These two protein chains interact to form a complex.

Residue-level contacts at the interface:
Residue W102 in the first protein contacts residue S24 in the second protein (closest heavy-atom distance 3.3 Å).
Residue N116 in the first protein interacts with residue A13 in the second protein (closest heavy-atom distance 3.6 Å).
Residue R213 in the first protein is in contact with residue D19 in the second protein (closest heavy-atom distance 3.0 Å).
Residue Y216 in the first protein interacts with residue L14 in the second protein (closest heavy-atom distance 3.9 Å).
Residue L180 in the first protein contacts residue L14 in the second protein (closest heavy-atom distance 3.8 Å).
Residue P177 in the first protein is in contact with residue I15 in the second protein (closest heavy-atom distance 3.2 Å).
Residue V117 in the first protein contacts residue L14 in the second protein (closest heavy-atom distance 4.3 Å).
Residue A258 in the first protein contacts residue V22 in the second protein (closest heavy-atom distance 4.4 Å).
Residue W102 in the first protein is in contact with residue F25 in the second protein (closest heavy-atom distance 3.5 Å).
Residue L179 in the first protein contacts residue T12 in the second protein (closest heavy-atom distance 4.0 Å).
Residue L261 in the first protein interacts with residue Y18 in the second protein (closest heavy-atom distance 4.2 Å).
Residue P257 in the first protein interacts with residue F25 in the second protein (closest heavy-atom distance 3.6 Å).
Residue L261 in the first protein interacts with residue V22 in the second protein (closest heavy-atom distance 4.4 Å).
Residue Y216 in the first protein is in contact with residue A17 in the second protein (closest heavy-atom distance 3.8 Å).
Residue V256 in the first protein is in contact with residue F25 in the second protein (closest heavy-atom distance 3.8 Å).
Residue W102 in the first protein interacts with residue A21 in the second protein (closest heavy-atom distance 4.0 Å).
Residue A220 in the first protein is in contact with residue L14 in the second protein (closest heavy-atom distance 4.2 Å).
Residue Y96 in the first protein is in contact with residue F25 in the second protein (closest heavy-atom distance 4.5 Å).
Residue L180 in the first protein is in contact with residue D11 in the second protein (closest heavy-atom distance 3.0 Å).
Residue Q106 in the first protein contacts residue S24 in the second protein (closest heavy-atom distance 2.8 Å).
Residue L180 in the first protein interacts with residue A13 in the second protein (closest heavy-atom distance 3.5 Å).
Residue N260 in the first protein interacts with residue F25 in the second protein (closest heavy-atom distance 3.5 Å).
Residue H120 in the first protein interacts with residue D10 in the second protein (closest heavy-atom distance 4.0 Å).
Residue L261 in the first protein interacts with residue A21 in the second protein (closest heavy-atom distance 4.2 Å).
Residue Q105 in the first protein contacts residue S24 in the second protein (closest heavy-atom distance 3.2 Å).
Residue Y216 in the first protein interacts with residue Y18 in the second protein (closest heavy-atom distance 3.6 Å).
Residue V183 in the first protein contacts residue L14 in the second protein (closest heavy-atom distance 3.8 Å).
Residue R213 in the first protein contacts residue Y18 in the second protein (closest heavy-atom distance 3.4 Å).
Residue G212 in the first protein contacts residue Y18 in the second protein (closest heavy-atom distance 3.4 Å).
Residue Q109 in the first protein interacts with residue K20 in the second protein (closest heavy-atom distance 3.3 Å).
Residue T99 in the first protein interacts with residue K26 in the second protein (closest heavy-atom distance 4.6 Å).
Residue A217 in the first protein interacts with residue L14 in the second protein (closest heavy-atom distance 3.9 Å).
Residue Q106 in the first protein is in contact with residue A21 in the second protein (closest heavy-atom distance 3.2 Å).
Residue L180 in the first protein is in contact with residue D10 in the second protein (closest heavy-atom distance 4.1 Å).
Residue P209 in the first protein contacts residue Y18 in the second protein (closest heavy-atom distance 4.1 Å).
Residue Y216 in the first protein interacts with residue A21 in the second protein (closest heavy-atom distance 4.7 Å).
Residue P178 in the first protein contacts residue I15 in the second protein (closest heavy-atom distance 3.6 Å).
Residue F207 in the first protein interacts with residue Y18 in the second protein (closest heavy-atom distance 4.5 Å).
Residue P98 in the first protein contacts residue F25 in the second protein (closest heavy-atom distance 3.9 Å).
Residue L179 in the first protein interacts with residue I15 in the second protein (closest heavy-atom distance 4.9 Å).
Residue V113 in the first protein interacts with residue L14 in the second protein (closest heavy-atom distance 3.6 Å).
Residue S181 in the first protein is in contact with residue D11 in the second protein (closest heavy-atom distance 2.3 Å).
Residue A258 in the first protein contacts residue Y18 in the second protein (closest heavy-atom distance 3.4 Å).
Residue W102 in the first protein contacts residue K26 in the second protein (closest heavy-atom distance 4.5 Å).
Residue P178 in the first protein interacts with residue D11 in the second protein (closest heavy-atom distance 5.0 Å).
Residue V113 in the first protein contacts residue A17 in the second protein (closest heavy-atom distance 3.9 Å).
Residue C221 in the first protein interacts with residue L14 in the second protein (closest heavy-atom distance 4.9 Å).
Residue P257 in the first protein interacts with residue V22 in the second protein (closest heavy-atom distance 3.7 Å).
Residue R213 in the first protein is in contact with residue I15 in the second protein (closest heavy-atom distance 3.1 Å).
Residue P178 in the first protein interacts with residue L14 in the second protein (closest heavy-atom distance 4.0 Å).
Residue L179 in the first protein interacts with residue D11 in the second protein (closest heavy-atom distance 3.4 Å).
Residue H120 in the first protein is in contact with residue D11 in the second protein (closest heavy-atom distance 4.0 Å).

Sequence of the second protein:
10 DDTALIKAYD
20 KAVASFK

Sequence of the first protein:
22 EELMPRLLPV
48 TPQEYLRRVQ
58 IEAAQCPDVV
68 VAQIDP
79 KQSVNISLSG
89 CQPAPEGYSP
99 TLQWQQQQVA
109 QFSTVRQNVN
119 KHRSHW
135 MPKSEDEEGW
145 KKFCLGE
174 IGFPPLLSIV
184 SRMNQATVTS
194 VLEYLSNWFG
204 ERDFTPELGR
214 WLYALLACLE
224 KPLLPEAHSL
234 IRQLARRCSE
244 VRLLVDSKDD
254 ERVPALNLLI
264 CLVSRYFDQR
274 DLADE